Sequence of chain B:
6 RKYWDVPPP

The following describes two proteins that form a bound complex.

Interface contacts:
Residue R78 in chain A contacts residue W9 in chain B (closest heavy-atom distance 4.0 Å).
Residue F80 in chain A is in contact with residue R6 in chain B (closest heavy-atom distance 5.0 Å).
Residue D33 in chain A is in contact with residue R6 in chain B (closest heavy-atom distance 2.7 Å).
Residue G82 in chain A interacts with residue V11 in chain B (closest heavy-atom distance 2.8 Å).
Residue I85 in chain A is in contact with residue W9 in chain B (closest heavy-atom distance 3.6 Å).
Residue W79 in chain A interacts with residue P13 in chain B (closest heavy-atom distance 3.6 Å).
Residue G82 in chain A is in contact with residue P13 in chain B (closest heavy-atom distance 3.7 Å).
Residue W26 in chain A is in contact with residue R6 in chain B (closest heavy-atom distance 4.9 Å).
Residue A81 in chain A contacts residue V11 in chain B (closest heavy-atom distance 4.0 Å).
Residue A81 in chain A is in contact with residue W9 in chain B (closest heavy-atom distance 4.8 Å).
Residue D33 in chain A interacts with residue W9 in chain B (closest heavy-atom distance 3.0 Å).
Residue R78 in chain A interacts with residue D10 in chain B (closest heavy-atom distance 2.6 Å).
Residue V34 in chain A is in contact with residue W9 in chain B (closest heavy-atom distance 4.5 Å).
Residue F80 in chain A interacts with residue V11 in chain B (closest heavy-atom distance 4.4 Å).
Residue L75 in chain A is in contact with residue W9 in chain B (closest heavy-atom distance 3.7 Å).
Residue R113 in chain A interacts with residue R6 in chain B (closest heavy-atom distance 3.3 Å).
Residue F80 in chain A interacts with residue D10 in chain B (closest heavy-atom distance 4.7 Å).
Residue W79 in chain A contacts residue P12 in chain B (closest heavy-atom distance 3.7 Å).
Residue W79 in chain A contacts residue D10 in chain B (closest heavy-atom distance 2.8 Å).
Residue W79 in chain A contacts residue Y8 in chain B (closest heavy-atom distance 4.0 Å).
Residue E37 in chain A is in contact with residue W9 in chain B (closest heavy-atom distance 3.6 Å).
Residue G82 in chain A is in contact with residue P12 in chain B (closest heavy-atom distance 3.7 Å).
Residue F80 in chain A contacts residue Y8 in chain B (closest heavy-atom distance 3.3 Å).
Residue W79 in chain A is in contact with residue W9 in chain B (closest heavy-atom distance 3.8 Å).
Residue K83 in chain A is in contact with residue V11 in chain B (closest heavy-atom distance 4.5 Å).
Residue I30 in chain A contacts residue R6 in chain B (closest heavy-atom distance 4.1 Å).
Residue F80 in chain A contacts residue W9 in chain B (closest heavy-atom distance 3.5 Å).
Residue D33 in chain A contacts residue Y8 in chain B (closest heavy-atom distance 4.4 Å).
Residue G82 in chain A contacts residue Y8 in chain B (closest heavy-atom distance 4.9 Å).
Residue A81 in chain A interacts with residue Y8 in chain B (closest heavy-atom distance 2.8 Å).
Residue M15 in chain A interacts with residue W9 in chain B (closest heavy-atom distance 4.3 Å).
Residue E29 in chain A is in contact with residue R6 in chain B (closest heavy-atom distance 3.4 Å).
Residue W79 in chain A is in contact with residue V11 in chain B (closest heavy-atom distance 3.4 Å).

Sequence of chain A:
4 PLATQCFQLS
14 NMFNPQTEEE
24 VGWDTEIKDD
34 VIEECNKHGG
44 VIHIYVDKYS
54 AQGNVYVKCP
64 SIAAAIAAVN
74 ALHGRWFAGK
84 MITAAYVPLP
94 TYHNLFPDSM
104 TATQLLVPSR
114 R